Sequence of protein 2:
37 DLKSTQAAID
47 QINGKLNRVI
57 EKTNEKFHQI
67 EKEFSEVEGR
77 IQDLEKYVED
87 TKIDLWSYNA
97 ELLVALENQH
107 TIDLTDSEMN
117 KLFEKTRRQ

The following describes two proteins that form a bound complex.

Sequence of protein 1:
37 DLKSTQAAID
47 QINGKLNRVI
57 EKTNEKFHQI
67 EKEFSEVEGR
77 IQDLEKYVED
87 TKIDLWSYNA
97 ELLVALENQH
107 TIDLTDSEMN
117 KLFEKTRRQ

Interface contacts:
Residue I48 in protein 2 is in contact with residue I48 in protein 1 (closest heavy-atom distance 4.2 Å).
Residue V55 in protein 2 contacts residue I56 in protein 1 (closest heavy-atom distance 4.2 Å).
Residue R76 in protein 2 contacts residue E74 in protein 1 (closest heavy-atom distance 2.9 Å).
Residue D90 in protein 2 is in contact with residue W92 in protein 1 (closest heavy-atom distance 4.3 Å).
Residue L38 in protein 2 contacts residue L38 in protein 1 (closest heavy-atom distance 5.0 Å).
Residue V84 in protein 2 contacts residue V84 in protein 1 (closest heavy-atom distance 4.1 Å).
Residue K62 in protein 2 contacts residue F63 in protein 1 (closest heavy-atom distance 4.1 Å).
Residue V73 in protein 2 is in contact with residue I77 in protein 1 (closest heavy-atom distance 3.8 Å).
Residue L52 in protein 2 contacts residue L52 in protein 1 (closest heavy-atom distance 3.9 Å).
Residue L80 in protein 2 contacts residue V84 in protein 1 (closest heavy-atom distance 4.6 Å).
Residue T41 in protein 2 interacts with residue I45 in protein 1 (closest heavy-atom distance 4.9 Å).
Residue L98 in protein 2 contacts residue N95 in protein 1 (closest heavy-atom distance 4.6 Å).
Residue V55 in protein 2 contacts residue L52 in protein 1 (closest heavy-atom distance 4.4 Å).
Residue Y94 in protein 2 interacts with residue L99 in protein 1 (closest heavy-atom distance 3.6 Å).
Residue T41 in protein 2 contacts residue L38 in protein 1 (closest heavy-atom distance 3.9 Å).
Residue I77 in protein 2 interacts with residue I77 in protein 1 (closest heavy-atom distance 3.5 Å).
Residue D109 in protein 2 is in contact with residue H106 in protein 1 (closest heavy-atom distance 4.4 Å).
Residue L80 in protein 2 is in contact with residue E81 in protein 1 (closest heavy-atom distance 3.9 Å).
Residue L91 in protein 2 interacts with residue W92 in protein 1 (closest heavy-atom distance 4.3 Å).
Residue I66 in protein 2 is in contact with residue I66 in protein 1 (closest heavy-atom distance 4.0 Å).
Residue F70 in protein 2 contacts residue F70 in protein 1 (closest heavy-atom distance 3.7 Å).
Residue L80 in protein 2 is in contact with residue L80 in protein 1 (closest heavy-atom distance 4.3 Å).
Residue Y83 in protein 2 contacts residue E85 in protein 1 (closest heavy-atom distance 3.4 Å).
Residue I48 in protein 2 is in contact with residue N49 in protein 1 (closest heavy-atom distance 3.8 Å).
Residue N95 in protein 2 is in contact with residue N95 in protein 1 (closest heavy-atom distance 4.2 Å).
Residue T87 in protein 2 interacts with residue K88 in protein 1 (closest heavy-atom distance 4.2 Å).
Residue Y94 in protein 2 interacts with residue N95 in protein 1 (closest heavy-atom distance 3.7 Å).
Residue V73 in protein 2 is in contact with residue F70 in protein 1 (closest heavy-atom distance 4.5 Å).
Residue L80 in protein 2 is in contact with residue I77 in protein 1 (closest heavy-atom distance 3.9 Å).
Residue I66 in protein 2 interacts with residue F70 in protein 1 (closest heavy-atom distance 3.6 Å).
Residue L91 in protein 2 interacts with residue N95 in protein 1 (closest heavy-atom distance 3.6 Å).
Residue F63 in protein 2 interacts with residue F63 in protein 1 (closest heavy-atom distance 4.2 Å).
Residue L102 in protein 2 is in contact with residue L102 in protein 1 (closest heavy-atom distance 3.7 Å).
Residue I66 in protein 2 contacts residue F63 in protein 1 (closest heavy-atom distance 3.3 Å).
Residue I48 in protein 2 interacts with residue L52 in protein 1 (closest heavy-atom distance 4.8 Å).
Residue E69 in protein 2 contacts residue F70 in protein 1 (closest heavy-atom distance 3.7 Å).
Residue T59 in protein 2 contacts residue T59 in protein 1 (closest heavy-atom distance 4.9 Å).
Residue L91 in protein 2 is in contact with residue L91 in protein 1 (closest heavy-atom distance 4.0 Å).
Residue Y94 in protein 2 contacts residue W92 in protein 1 (closest heavy-atom distance 3.3 Å).
Residue K51 in protein 2 contacts residue L52 in protein 1 (closest heavy-atom distance 5.0 Å).
Residue K62 in protein 2 contacts residue N60 in protein 1 (closest heavy-atom distance 4.9 Å).
Residue L98 in protein 2 interacts with residue L98 in protein 1 (closest heavy-atom distance 4.2 Å).
Residue R76 in protein 2 interacts with residue E81 in protein 1 (closest heavy-atom distance 3.2 Å).
Residue T59 in protein 2 interacts with residue F63 in protein 1 (closest heavy-atom distance 4.4 Å).
Residue L98 in protein 2 interacts with residue L102 in protein 1 (closest heavy-atom distance 4.2 Å).
Residue Q105 in protein 2 interacts with residue H106 in protein 1 (closest heavy-atom distance 3.5 Å).
Residue R76 in protein 2 interacts with residue I77 in protein 1 (closest heavy-atom distance 4.1 Å).
Residue Y83 in protein 2 contacts residue K88 in protein 1 (closest heavy-atom distance 3.1 Å).
Residue Y83 in protein 2 contacts residue V84 in protein 1 (closest heavy-atom distance 4.8 Å).